Sequence of chain B:
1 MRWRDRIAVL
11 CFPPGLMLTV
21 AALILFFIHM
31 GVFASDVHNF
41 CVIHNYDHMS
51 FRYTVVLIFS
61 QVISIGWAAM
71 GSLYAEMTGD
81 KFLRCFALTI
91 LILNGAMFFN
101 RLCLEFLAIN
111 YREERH

This data describes a binding interaction between two proteins.

Sequence of chain A:
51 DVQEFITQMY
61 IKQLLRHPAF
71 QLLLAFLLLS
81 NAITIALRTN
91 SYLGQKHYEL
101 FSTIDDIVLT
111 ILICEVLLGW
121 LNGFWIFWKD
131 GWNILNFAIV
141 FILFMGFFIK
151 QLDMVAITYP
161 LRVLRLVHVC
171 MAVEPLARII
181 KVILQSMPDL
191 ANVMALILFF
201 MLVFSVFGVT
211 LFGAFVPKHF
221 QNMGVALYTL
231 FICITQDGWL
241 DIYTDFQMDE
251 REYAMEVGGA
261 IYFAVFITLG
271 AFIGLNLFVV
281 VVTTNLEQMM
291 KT

Residue-level contacts at the interface:
Residue E54 in chain A is in contact with residue Y74 in chain B (closest heavy-atom distance 4.6 Å).
Residue T57 in chain A interacts with residue Y74 in chain B (closest heavy-atom distance 4.8 Å).
Residue Q53 in chain A interacts with residue M77 in chain B (closest heavy-atom distance 3.5 Å).
Residue I56 in chain A contacts residue M77 in chain B (closest heavy-atom distance 3.6 Å).
Residue Y60 in chain A interacts with residue L73 in chain B (closest heavy-atom distance 4.9 Å).